Sequence of protein 1:
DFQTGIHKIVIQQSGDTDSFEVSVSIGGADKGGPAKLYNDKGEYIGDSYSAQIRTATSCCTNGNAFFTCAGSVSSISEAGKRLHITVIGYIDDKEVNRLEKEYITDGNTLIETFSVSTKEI

Sequence of protein 2:
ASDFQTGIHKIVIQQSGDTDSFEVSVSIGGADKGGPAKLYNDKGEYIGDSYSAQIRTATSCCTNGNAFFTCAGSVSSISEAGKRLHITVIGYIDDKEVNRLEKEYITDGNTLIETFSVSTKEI

Residue-level contacts at the interface:
Residue F70 in protein 2 contacts residue S77 in protein 1 (closest heavy-atom distance 3.3 Å).
Residue S51 in protein 2 is in contact with residue S53 in protein 1 (closest heavy-atom distance 3.8 Å).
Residue S26 in protein 2 contacts residue A32 in protein 1 (closest heavy-atom distance 4.4 Å).
Residue P37 in protein 2 interacts with residue S26 in protein 1 (closest heavy-atom distance 3.5 Å).
Residue K34 in protein 2 is in contact with residue I116 in protein 1 (closest heavy-atom distance 4.0 Å).
Residue G35 in protein 2 is in contact with residue E24 in protein 1 (closest heavy-atom distance 4.2 Å).
Residue P37 in protein 2 contacts residue A54 in protein 1 (closest heavy-atom distance 3.7 Å).
Residue S80 in protein 2 contacts residue F5 in protein 1 (closest heavy-atom distance 3.9 Å).
Residue K34 in protein 2 interacts with residue T114 in protein 1 (closest heavy-atom distance 4.1 Å).
Residue F5 in protein 2 contacts residue I116 in protein 1 (closest heavy-atom distance 3.4 Å).
Residue D50 in protein 2 interacts with residue S53 in protein 1 (closest heavy-atom distance 2.7 Å).
Residue S53 in protein 2 interacts with residue P37 in protein 1 (closest heavy-atom distance 3.5 Å).
Residue S79 in protein 2 interacts with residue F5 in protein 1 (closest heavy-atom distance 3.8 Å).
Residue S79 in protein 2 contacts residue F70 in protein 1 (closest heavy-atom distance 3.6 Å).
Residue T118 in protein 2 contacts residue F71 in protein 1 (closest heavy-atom distance 3.5 Å).
Residue S26 in protein 2 is in contact with residue G36 in protein 1 (closest heavy-atom distance 3.1 Å).
Residue G30 in protein 2 contacts residue S28 in protein 1 (closest heavy-atom distance 3.6 Å).
Residue Q55 in protein 2 is in contact with residue G35 in protein 1 (closest heavy-atom distance 3.6 Å).
Residue G36 in protein 2 interacts with residue Q55 in protein 1 (closest heavy-atom distance 3.0 Å).
Residue Q55 in protein 2 interacts with residue G36 in protein 1 (closest heavy-atom distance 4.4 Å).
Residue S53 in protein 2 contacts residue D50 in protein 1 (closest heavy-atom distance 2.7 Å).
Residue G35 in protein 2 interacts with residue Q55 in protein 1 (closest heavy-atom distance 3.7 Å).
Residue K124 in protein 2 contacts residue T118 in protein 1 (closest heavy-atom distance 3.8 Å).
Residue S51 in protein 2 contacts residue S51 in protein 1 (closest heavy-atom distance 2.8 Å).
Residue I116 in protein 2 is in contact with residue F70 in protein 1 (closest heavy-atom distance 3.6 Å).
Residue T114 in protein 2 interacts with residue D4 in protein 1 (closest heavy-atom distance 3.9 Å).
Residue A2 in protein 2 is in contact with residue I116 in protein 1 (closest heavy-atom distance 3.8 Å).
Residue A2 in protein 2 interacts with residue T114 in protein 1 (closest heavy-atom distance 3.6 Å).
Residue K34 in protein 2 is in contact with residue S79 in protein 1 (closest heavy-atom distance 4.2 Å).
Residue F71 in protein 2 interacts with residue T118 in protein 1 (closest heavy-atom distance 3.7 Å).
Residue T73 in protein 2 interacts with residue A75 in protein 1 (closest heavy-atom distance 3.8 Å).
Residue L115 in protein 2 contacts residue F5 in protein 1 (closest heavy-atom distance 3.5 Å).
Residue S28 in protein 2 interacts with residue G30 in protein 1 (closest heavy-atom distance 3.4 Å).
Residue A75 in protein 2 is in contact with residue T73 in protein 1 (closest heavy-atom distance 3.5 Å).
Residue T114 in protein 2 is in contact with residue F5 in protein 1 (closest heavy-atom distance 3.1 Å).
Residue K34 in protein 2 interacts with residue E24 in protein 1 (closest heavy-atom distance 3.5 Å).
Residue Q55 in protein 2 interacts with residue P37 in protein 1 (closest heavy-atom distance 3.8 Å).
Residue E24 in protein 2 contacts residue K34 in protein 1 (closest heavy-atom distance 3.5 Å).
Residue F70 in protein 2 is in contact with residue S79 in protein 1 (closest heavy-atom distance 4.3 Å).
Residue I81 in protein 2 contacts residue F5 in protein 1 (closest heavy-atom distance 3.5 Å).
Residue S28 in protein 2 is in contact with residue G31 in protein 1 (closest heavy-atom distance 4.2 Å).
Residue S77 in protein 2 interacts with residue A32 in protein 1 (closest heavy-atom distance 3.1 Å).
Residue F70 in protein 2 is in contact with residue I116 in protein 1 (closest heavy-atom distance 3.5 Å).
Residue A32 in protein 2 is in contact with residue S77 in protein 1 (closest heavy-atom distance 3.6 Å).
Residue G31 in protein 2 interacts with residue S28 in protein 1 (closest heavy-atom distance 4.3 Å).
Residue K34 in protein 2 is in contact with residue I81 in protein 1 (closest heavy-atom distance 4.2 Å).
Residue S77 in protein 2 interacts with residue F70 in protein 1 (closest heavy-atom distance 4.1 Å).
Residue G76 in protein 2 is in contact with residue F71 in protein 1 (closest heavy-atom distance 4.0 Å).
Residue S77 in protein 2 interacts with residue F71 in protein 1 (closest heavy-atom distance 4.0 Å).
Residue P37 in protein 2 is in contact with residue Q55 in protein 1 (closest heavy-atom distance 3.1 Å).
Residue G35 in protein 2 is in contact with residue R57 in protein 1 (closest heavy-atom distance 4.4 Å).
Residue S51 in protein 2 contacts residue Y52 in protein 1 (closest heavy-atom distance 3.6 Å).
Residue G36 in protein 2 contacts residue S26 in protein 1 (closest heavy-atom distance 3.3 Å).
Residue S53 in protein 2 contacts residue S51 in protein 1 (closest heavy-atom distance 3.7 Å).
Residue Y52 in protein 2 is in contact with residue S51 in protein 1 (closest heavy-atom distance 3.6 Å).
Residue T118 in protein 2 is in contact with residue K124 in protein 1 (closest heavy-atom distance 4.0 Å).
Residue F5 in protein 2 is in contact with residue T118 in protein 1 (closest heavy-atom distance 3.6 Å).
Residue A54 in protein 2 is in contact with residue P37 in protein 1 (closest heavy-atom distance 3.7 Å).
Residue P37 in protein 2 contacts residue S53 in protein 1 (closest heavy-atom distance 3.5 Å).
Residue S26 in protein 2 interacts with residue P37 in protein 1 (closest heavy-atom distance 3.5 Å).

The following describes two proteins that form a bound complex.